This data describes a binding interaction between two proteins.

Sequence of protein 1:
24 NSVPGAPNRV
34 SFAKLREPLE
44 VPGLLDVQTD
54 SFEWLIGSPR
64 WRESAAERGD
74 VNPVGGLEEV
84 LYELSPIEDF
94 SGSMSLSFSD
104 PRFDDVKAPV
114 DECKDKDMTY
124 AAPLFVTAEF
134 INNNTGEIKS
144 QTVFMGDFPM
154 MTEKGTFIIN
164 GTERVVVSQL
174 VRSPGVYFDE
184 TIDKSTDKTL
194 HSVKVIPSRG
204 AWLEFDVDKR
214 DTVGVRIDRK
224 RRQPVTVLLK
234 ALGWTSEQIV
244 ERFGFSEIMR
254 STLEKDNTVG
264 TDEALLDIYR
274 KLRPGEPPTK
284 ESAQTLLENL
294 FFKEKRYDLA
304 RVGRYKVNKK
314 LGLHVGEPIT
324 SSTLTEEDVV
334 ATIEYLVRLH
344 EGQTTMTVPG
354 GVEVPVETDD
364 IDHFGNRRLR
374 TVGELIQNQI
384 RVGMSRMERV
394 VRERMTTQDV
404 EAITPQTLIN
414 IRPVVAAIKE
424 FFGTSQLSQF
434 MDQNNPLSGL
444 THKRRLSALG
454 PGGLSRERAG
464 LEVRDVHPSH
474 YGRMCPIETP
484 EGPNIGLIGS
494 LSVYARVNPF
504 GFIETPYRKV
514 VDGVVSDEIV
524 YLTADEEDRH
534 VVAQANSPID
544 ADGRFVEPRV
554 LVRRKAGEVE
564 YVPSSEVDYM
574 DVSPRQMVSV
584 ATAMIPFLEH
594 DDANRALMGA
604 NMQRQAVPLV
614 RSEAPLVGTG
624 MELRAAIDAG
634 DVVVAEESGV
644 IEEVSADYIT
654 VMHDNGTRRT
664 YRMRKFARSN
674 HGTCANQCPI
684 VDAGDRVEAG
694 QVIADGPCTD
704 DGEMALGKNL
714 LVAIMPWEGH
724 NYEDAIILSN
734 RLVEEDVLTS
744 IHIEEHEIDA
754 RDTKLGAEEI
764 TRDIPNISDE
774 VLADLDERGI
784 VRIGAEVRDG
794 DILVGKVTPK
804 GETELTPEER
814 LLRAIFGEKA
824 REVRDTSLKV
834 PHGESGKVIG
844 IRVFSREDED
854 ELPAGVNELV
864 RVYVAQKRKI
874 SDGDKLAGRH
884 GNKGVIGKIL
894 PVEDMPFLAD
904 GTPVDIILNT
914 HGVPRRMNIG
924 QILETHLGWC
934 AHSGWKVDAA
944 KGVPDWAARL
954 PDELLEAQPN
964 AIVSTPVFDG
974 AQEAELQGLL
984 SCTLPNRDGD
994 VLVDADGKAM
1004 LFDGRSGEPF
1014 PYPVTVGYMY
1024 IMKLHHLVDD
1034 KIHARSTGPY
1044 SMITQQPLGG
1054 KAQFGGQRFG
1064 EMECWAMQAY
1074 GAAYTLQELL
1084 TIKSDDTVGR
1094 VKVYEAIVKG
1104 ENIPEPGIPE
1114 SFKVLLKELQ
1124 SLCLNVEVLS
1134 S

Contacts between the two chains:
Residue T809 in protein 1 interacts with residue E17 in protein 2 (closest heavy-atom distance 4.2 Å).
Residue M1045 in protein 1 interacts with residue S9 in protein 2 (closest heavy-atom distance 4.1 Å).
Residue K1054 in protein 1 interacts with residue R4 in protein 2 (closest heavy-atom distance 4.2 Å).
Residue G1052 in protein 1 contacts residue V5 in protein 2 (closest heavy-atom distance 4.2 Å).
Residue M1045 in protein 1 interacts with residue G8 in protein 2 (closest heavy-atom distance 5.0 Å).
Residue G1053 in protein 1 interacts with residue R4 in protein 2 (closest heavy-atom distance 4.3 Å).
Residue M1045 in protein 1 is in contact with residue R10 in protein 2 (closest heavy-atom distance 3.8 Å).
Residue G1053 in protein 1 contacts residue V5 in protein 2 (closest heavy-atom distance 4.4 Å).
Residue L1051 in protein 1 interacts with residue V5 in protein 2 (closest heavy-atom distance 4.7 Å).

Sequence of protein 2:
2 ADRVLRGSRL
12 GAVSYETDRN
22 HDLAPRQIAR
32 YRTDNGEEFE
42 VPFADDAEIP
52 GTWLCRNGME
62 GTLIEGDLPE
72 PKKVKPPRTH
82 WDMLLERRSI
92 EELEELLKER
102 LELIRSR